Sequence of chain B:
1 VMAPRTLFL

This data describes a binding interaction between two proteins.

Contacts between the two chains:
Residue H98 in chain A interacts with residue M2 in chain B (closest heavy-atom distance 4.0 Å).
Residue Y158 in chain A contacts residue V1 in chain B (closest heavy-atom distance 2.7 Å).
Residue E151 in chain A is in contact with residue R5 in chain B (closest heavy-atom distance 2.9 Å).
Residue I72 in chain A contacts residue F8 in chain B (closest heavy-atom distance 3.4 Å).
Residue Y122 in chain A interacts with residue L9 in chain B (closest heavy-atom distance 3.8 Å).
Residue Y158 in chain A is in contact with residue A3 in chain B (closest heavy-atom distance 3.5 Å).
Residue Y6 in chain A is in contact with residue V1 in chain B (closest heavy-atom distance 3.1 Å).
Residue M44 in chain A is in contact with residue M2 in chain B (closest heavy-atom distance 3.8 Å).
Residue F115 in chain A interacts with residue L7 in chain B (closest heavy-atom distance 3.7 Å).
Residue Q155 in chain A interacts with residue A3 in chain B (closest heavy-atom distance 4.0 Å).
Residue S65 in chain A is in contact with residue P4 in chain B (closest heavy-atom distance 3.6 Å).
Residue K145 in chain A contacts residue L9 in chain B (closest heavy-atom distance 4.0 Å).
Residue N76 in chain A interacts with residue L9 in chain B (closest heavy-atom distance 2.8 Å).
Residue Y170 in chain A interacts with residue V1 in chain B (closest heavy-atom distance 2.7 Å).
Residue Q155 in chain A contacts residue T6 in chain B (closest heavy-atom distance 4.2 Å).
Residue Y158 in chain A interacts with residue P4 in chain B (closest heavy-atom distance 3.9 Å).
Residue A66 in chain A interacts with residue M2 in chain B (closest heavy-atom distance 3.8 Å).
Residue E62 in chain A interacts with residue M2 in chain B (closest heavy-atom distance 2.9 Å).
Residue T162 in chain A is in contact with residue V1 in chain B (closest heavy-atom distance 3.7 Å).
Residue L123 in chain A contacts residue L9 in chain B (closest heavy-atom distance 3.8 Å).
Residue S142 in chain A is in contact with residue L9 in chain B (closest heavy-atom distance 2.5 Å).
Residue T69 in chain A is in contact with residue T6 in chain B (closest heavy-atom distance 4.5 Å).
Residue F115 in chain A is in contact with residue T6 in chain B (closest heavy-atom distance 3.9 Å).
Residue L80 in chain A is in contact with residue L9 in chain B (closest heavy-atom distance 4.0 Å).
Residue S65 in chain A is in contact with residue A3 in chain B (closest heavy-atom distance 4.3 Å).
Residue E151 in chain A interacts with residue T6 in chain B (closest heavy-atom distance 4.2 Å).
Residue W96 in chain A interacts with residue T6 in chain B (closest heavy-atom distance 3.2 Å).
Residue S65 in chain A contacts residue M2 in chain B (closest heavy-atom distance 3.8 Å).
Residue F115 in chain A is in contact with residue L9 in chain B (closest heavy-atom distance 4.2 Å).
Residue Y58 in chain A interacts with residue V1 in chain B (closest heavy-atom distance 3.6 Å).
Residue V75 in chain A interacts with residue F8 in chain B (closest heavy-atom distance 4.0 Å).
Residue L4 in chain A contacts residue V1 in chain B (closest heavy-atom distance 4.2 Å).
Residue S146 in chain A is in contact with residue L7 in chain B (closest heavy-atom distance 3.5 Å).
Residue W132 in chain A contacts residue L7 in chain B (closest heavy-atom distance 3.7 Å).
Residue Y158 in chain A contacts residue M2 in chain B (closest heavy-atom distance 3.6 Å).
Residue N76 in chain A interacts with residue L7 in chain B (closest heavy-atom distance 2.7 Å).
Residue W96 in chain A interacts with residue M2 in chain B (closest heavy-atom distance 4.6 Å).
Residue H8 in chain A contacts residue M2 in chain B (closest heavy-atom distance 3.5 Å).
Residue W96 in chain A is in contact with residue A3 in chain B (closest heavy-atom distance 3.7 Å).
Residue R61 in chain A contacts residue V1 in chain B (closest heavy-atom distance 4.4 Å).
Residue K145 in chain A interacts with residue F8 in chain B (closest heavy-atom distance 3.4 Å).
Residue L94 in chain A interacts with residue L9 in chain B (closest heavy-atom distance 3.9 Å).
Residue E62 in chain A interacts with residue V1 in chain B (closest heavy-atom distance 3.0 Å).
Residue Q155 in chain A is in contact with residue R5 in chain B (closest heavy-atom distance 2.9 Å).
Residue W166 in chain A interacts with residue V1 in chain B (closest heavy-atom distance 3.7 Å).
Residue W96 in chain A is in contact with residue R5 in chain B (closest heavy-atom distance 3.3 Å).
Residue I72 in chain A is in contact with residue L7 in chain B (closest heavy-atom distance 3.5 Å).
Residue F73 in chain A contacts residue T6 in chain B (closest heavy-atom distance 3.1 Å).
Residue L123 in chain A is in contact with residue L7 in chain B (closest heavy-atom distance 3.7 Å).
Residue T79 in chain A contacts residue L9 in chain B (closest heavy-atom distance 3.5 Å).
Residue I72 in chain A is in contact with residue T6 in chain B (closest heavy-atom distance 3.6 Å).
Residue Y6 in chain A interacts with residue M2 in chain B (closest heavy-atom distance 3.4 Å).
Residue F73 in chain A is in contact with residue L7 in chain B (closest heavy-atom distance 4.7 Å).
Residue H154 in chain A contacts residue R5 in chain B (closest heavy-atom distance 3.6 Å).
Residue T69 in chain A is in contact with residue M2 in chain B (closest heavy-atom distance 3.3 Å).
Residue H98 in chain A is in contact with residue A3 in chain B (closest heavy-atom distance 3.6 Å).
Residue N76 in chain A interacts with residue F8 in chain B (closest heavy-atom distance 3.2 Å).
Residue T69 in chain A contacts residue A3 in chain B (closest heavy-atom distance 4.5 Å).
Residue Y83 in chain A is in contact with residue L9 in chain B (closest heavy-atom distance 3.3 Å).
Residue E151 in chain A contacts residue L7 in chain B (closest heavy-atom distance 3.3 Å).

Sequence of chain A:
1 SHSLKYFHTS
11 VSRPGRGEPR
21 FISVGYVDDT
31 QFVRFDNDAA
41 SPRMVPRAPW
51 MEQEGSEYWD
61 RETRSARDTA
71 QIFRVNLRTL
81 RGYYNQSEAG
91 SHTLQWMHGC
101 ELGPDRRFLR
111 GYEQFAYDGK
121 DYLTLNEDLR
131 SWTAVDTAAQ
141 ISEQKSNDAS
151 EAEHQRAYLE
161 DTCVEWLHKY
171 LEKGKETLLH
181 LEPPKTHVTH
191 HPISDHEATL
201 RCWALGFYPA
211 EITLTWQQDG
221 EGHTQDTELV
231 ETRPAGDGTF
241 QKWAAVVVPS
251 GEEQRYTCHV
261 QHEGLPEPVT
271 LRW